Sequence of the second protein:
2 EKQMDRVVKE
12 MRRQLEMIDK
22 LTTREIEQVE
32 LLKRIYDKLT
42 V

Sequence of the first protein:
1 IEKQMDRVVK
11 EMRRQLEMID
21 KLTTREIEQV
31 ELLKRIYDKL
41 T

This data describes a binding interaction between two proteins.

Residue-level contacts at the interface:
Residue M5 in the second protein contacts residue M5 in the first protein (closest heavy-atom distance 4.2 Å).
Residue K39 in the second protein is in contact with residue T41 in the first protein (closest heavy-atom distance 4.6 Å).
Residue Q29 in the second protein contacts residue V30 in the first protein (closest heavy-atom distance 3.6 Å).
Residue V8 in the second protein contacts residue V9 in the first protein (closest heavy-atom distance 3.6 Å).
Residue Q4 in the second protein interacts with residue V9 in the first protein (closest heavy-atom distance 4.0 Å).
Residue I19 in the second protein interacts with residue I19 in the first protein (closest heavy-atom distance 4.5 Å).
Residue Q15 in the second protein interacts with residue I19 in the first protein (closest heavy-atom distance 3.8 Å).
Residue R14 in the second protein contacts residue L16 in the first protein (closest heavy-atom distance 4.0 Å).
Residue E28 in the second protein interacts with residue K34 in the first protein (closest heavy-atom distance 4.0 Å).
Residue R25 in the second protein contacts residue V30 in the first protein (closest heavy-atom distance 3.8 Å).
Residue M12 in the second protein is in contact with residue M12 in the first protein (closest heavy-atom distance 4.2 Å).
Residue L22 in the second protein contacts residue L22 in the first protein (closest heavy-atom distance 4.2 Å).
Residue Q29 in the second protein interacts with residue E26 in the first protein (closest heavy-atom distance 2.1 Å).
Residue I36 in the second protein interacts with residue L33 in the first protein (closest heavy-atom distance 3.7 Å).
Residue E11 in the second protein contacts residue M12 in the first protein (closest heavy-atom distance 4.0 Å).
Residue V8 in the second protein contacts residue M5 in the first protein (closest heavy-atom distance 4.4 Å).
Residue M18 in the second protein interacts with residue L16 in the first protein (closest heavy-atom distance 3.3 Å).
Residue K39 in the second protein interacts with residue L40 in the first protein (closest heavy-atom distance 4.6 Å).
Residue R25 in the second protein interacts with residue I27 in the first protein (closest heavy-atom distance 3.4 Å).
Residue L22 in the second protein contacts residue E26 in the first protein (closest heavy-atom distance 3.5 Å).
Residue Q29 in the second protein is in contact with residue Q29 in the first protein (closest heavy-atom distance 2.9 Å).
Residue V8 in the second protein contacts residue V8 in the first protein (closest heavy-atom distance 4.1 Å).
Residue I36 in the second protein interacts with residue Y37 in the first protein (closest heavy-atom distance 3.9 Å).
Residue E26 in the second protein interacts with residue E26 in the first protein (closest heavy-atom distance 2.8 Å).
Residue L32 in the second protein is in contact with residue K34 in the first protein (closest heavy-atom distance 3.7 Å).
Residue M18 in the second protein interacts with residue I19 in the first protein (closest heavy-atom distance 3.5 Å).
Residue L32 in the second protein interacts with residue V30 in the first protein (closest heavy-atom distance 4.0 Å).
Residue M18 in the second protein contacts residue D20 in the first protein (closest heavy-atom distance 3.5 Å).
Residue L22 in the second protein is in contact with residue I19 in the first protein (closest heavy-atom distance 4.4 Å).
Residue R25 in the second protein interacts with residue E26 in the first protein (closest heavy-atom distance 4.0 Å).
Residue L32 in the second protein contacts residue L33 in the first protein (closest heavy-atom distance 4.0 Å).
Residue M18 in the second protein contacts residue T23 in the first protein (closest heavy-atom distance 4.7 Å).
Residue K39 in the second protein is in contact with residue Y37 in the first protein (closest heavy-atom distance 4.6 Å).
Residue I36 in the second protein contacts residue I36 in the first protein (closest heavy-atom distance 3.6 Å).
Residue Q29 in the second protein interacts with residue L33 in the first protein (closest heavy-atom distance 3.6 Å).
Residue E11 in the second protein interacts with residue L16 in the first protein (closest heavy-atom distance 3.1 Å).
Residue R25 in the second protein is in contact with residue T23 in the first protein (closest heavy-atom distance 3.6 Å).
Residue R35 in the second protein contacts residue Y37 in the first protein (closest heavy-atom distance 3.3 Å).
Residue Q4 in the second protein interacts with residue M5 in the first protein (closest heavy-atom distance 4.1 Å).
Residue V8 in the second protein is in contact with residue M12 in the first protein (closest heavy-atom distance 3.6 Å).
Residue Q15 in the second protein is in contact with residue Q15 in the first protein (closest heavy-atom distance 4.1 Å).
Residue L22 in the second protein contacts residue T23 in the first protein (closest heavy-atom distance 3.5 Å).
Residue L32 in the second protein is in contact with residue Y37 in the first protein (closest heavy-atom distance 4.6 Å).
Residue E28 in the second protein interacts with residue V30 in the first protein (closest heavy-atom distance 3.6 Å).
Residue I36 in the second protein is in contact with residue L40 in the first protein (closest heavy-atom distance 3.7 Å).
Residue L33 in the second protein interacts with residue L33 in the first protein (closest heavy-atom distance 3.6 Å).
Residue Q4 in the second protein is in contact with residue E2 in the first protein (closest heavy-atom distance 4.6 Å).
Residue Q15 in the second protein is in contact with residue L16 in the first protein (closest heavy-atom distance 3.4 Å).
Residue Q15 in the second protein contacts residue M12 in the first protein (closest heavy-atom distance 3.7 Å).
Residue E11 in the second protein interacts with residue R13 in the first protein (closest heavy-atom distance 3.3 Å).
Residue E11 in the second protein contacts residue V9 in the first protein (closest heavy-atom distance 4.7 Å).
Residue R7 in the second protein interacts with residue V9 in the first protein (closest heavy-atom distance 4.1 Å).
Residue L40 in the second protein is in contact with residue L40 in the first protein (closest heavy-atom distance 4.0 Å).